Sequence of chain A:
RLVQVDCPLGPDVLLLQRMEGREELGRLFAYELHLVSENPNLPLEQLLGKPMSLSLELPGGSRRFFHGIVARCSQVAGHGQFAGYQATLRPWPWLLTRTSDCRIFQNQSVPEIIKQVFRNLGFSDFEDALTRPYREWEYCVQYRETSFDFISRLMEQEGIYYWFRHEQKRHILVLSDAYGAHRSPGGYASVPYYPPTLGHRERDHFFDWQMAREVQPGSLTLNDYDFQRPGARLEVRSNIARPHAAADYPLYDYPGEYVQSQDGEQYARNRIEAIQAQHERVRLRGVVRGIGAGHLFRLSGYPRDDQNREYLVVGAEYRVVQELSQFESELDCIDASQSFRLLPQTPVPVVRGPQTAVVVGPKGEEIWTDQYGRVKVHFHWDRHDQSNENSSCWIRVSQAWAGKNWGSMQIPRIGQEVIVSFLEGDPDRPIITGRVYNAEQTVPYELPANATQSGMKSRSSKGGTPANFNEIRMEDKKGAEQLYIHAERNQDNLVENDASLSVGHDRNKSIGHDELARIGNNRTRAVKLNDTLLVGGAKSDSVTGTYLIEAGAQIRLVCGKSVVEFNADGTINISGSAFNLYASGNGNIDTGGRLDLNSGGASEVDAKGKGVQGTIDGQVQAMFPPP

Interface contacts:
Residue G605 in chain B is in contact with residue A596 in chain A (closest heavy-atom distance 2.7 Å).
Residue H526 in chain B contacts residue D519 in chain A (closest heavy-atom distance 2.8 Å).
Residue E563 in chain B contacts residue S555 in chain A (closest heavy-atom distance 2.6 Å).
Residue A539 in chain B interacts with residue A530 in chain A (closest heavy-atom distance 2.7 Å).
Residue R308 in chain B contacts residue N45 in chain A (closest heavy-atom distance 2.5 Å).
Residue N521 in chain B interacts with residue A512 in chain A (closest heavy-atom distance 2.8 Å).
Residue T537 in chain B interacts with residue A530 in chain A (closest heavy-atom distance 2.8 Å).
Residue S474 in chain B interacts with residue K491 in chain A (closest heavy-atom distance 2.9 Å).
Residue S513 in chain B is in contact with residue Q504 in chain A (closest heavy-atom distance 2.7 Å).
Residue D609 in chain B is in contact with residue I602 in chain A (closest heavy-atom distance 2.8 Å).
Residue H518 in chain B interacts with residue D511 in chain A (closest heavy-atom distance 2.8 Å).
Residue S523 in chain B is in contact with residue L514 in chain A (closest heavy-atom distance 2.8 Å).
Residue G525 in chain B interacts with residue V516 in chain A (closest heavy-atom distance 2.8 Å).
Residue D603 in chain B is in contact with residue L594 in chain A (closest heavy-atom distance 2.8 Å).
Residue R426 in chain B contacts residue D489 in chain A (closest heavy-atom distance 2.7 Å).
Residue Y229 in chain B contacts residue E430 in chain A (closest heavy-atom distance 2.5 Å).
Residue N521 in chain B interacts with residue L514 in chain A (closest heavy-atom distance 2.8 Å).
Residue M422 in chain B is in contact with residue G468 in chain A (closest heavy-atom distance 2.8 Å).
Residue D511 in chain B is in contact with residue N503 in chain A (closest heavy-atom distance 2.7 Å).
Residue S523 in chain B contacts residue V516 in chain A (closest heavy-atom distance 2.9 Å).
Residue D519 in chain B is in contact with residue A512 in chain A (closest heavy-atom distance 2.9 Å).
Residue K417 in chain B is in contact with residue Q454 in chain A (closest heavy-atom distance 2.8 Å).
Residue R531 in chain B is in contact with residue I524 in chain A (closest heavy-atom distance 2.8 Å).
Residue S474 in chain B contacts residue D489 in chain A (closest heavy-atom distance 2.8 Å).
Residue E437 in chain B interacts with residue Y147 in chain A (closest heavy-atom distance 2.1 Å).
Residue R569 in chain B is in contact with residue I562 in chain A (closest heavy-atom distance 2.8 Å).
Residue N601 in chain B is in contact with residue L594 in chain A (closest heavy-atom distance 2.7 Å).
Residue S553 in chain B contacts residue L546 in chain A (closest heavy-atom distance 2.8 Å).
Residue D511 in chain B is in contact with residue Q504 in chain A (closest heavy-atom distance 2.8 Å).
Residue S515 in chain B interacts with residue V508 in chain A (closest heavy-atom distance 2.6 Å).
Residue R569 in chain B interacts with residue Y560 in chain A (closest heavy-atom distance 2.9 Å).
Residue G613 in chain B interacts with residue D603 in chain A (closest heavy-atom distance 2.7 Å).
Residue D609 in chain B interacts with residue G600 in chain A (closest heavy-atom distance 2.8 Å).
Residue S421 in chain B is in contact with residue Y450 in chain A (closest heavy-atom distance 2.6 Å).
Residue L547 in chain B contacts residue R538 in chain A (closest heavy-atom distance 2.9 Å).
Residue Y258 in chain B contacts residue R148 in chain A (closest heavy-atom distance 2.8 Å).
Residue T557 in chain B contacts residue V548 in chain A (closest heavy-atom distance 2.8 Å).
Residue H518 in chain B contacts residue N510 in chain A (closest heavy-atom distance 2.8 Å).
Residue E437 in chain B is in contact with residue Q368 in chain A (closest heavy-atom distance 2.3 Å).
Residue Q634 in chain B contacts residue K541 in chain A (closest heavy-atom distance 2.8 Å).
Residue S553 in chain B interacts with residue D544 in chain A (closest heavy-atom distance 2.8 Å).
Residue T557 in chain B contacts residue Q626 in chain A (closest heavy-atom distance 2.8 Å).
Residue S471 in chain B contacts residue D489 in chain A (closest heavy-atom distance 2.2 Å).
Residue N543 in chain B interacts with residue R536 in chain A (closest heavy-atom distance 2.9 Å).
Residue A539 in chain B interacts with residue I532 in chain A (closest heavy-atom distance 2.8 Å).
Residue S597 in chain B interacts with residue S590 in chain A (closest heavy-atom distance 2.8 Å).
Residue G598 in chain B is in contact with residue S590 in chain A (closest heavy-atom distance 2.4 Å).
Residue G420 in chain B interacts with residue K470 in chain A (closest heavy-atom distance 2.7 Å).
Residue G517 in chain B interacts with residue V508 in chain A (closest heavy-atom distance 2.7 Å).
Residue N593 in chain B contacts residue I585 in chain A (closest heavy-atom distance 2.7 Å).
Residue G549 in chain B interacts with residue V540 in chain A (closest heavy-atom distance 2.8 Å).
Residue G533 in chain B is in contact with residue I524 in chain A (closest heavy-atom distance 2.6 Å).
Residue N510 in chain B is in contact with residue N503 in chain A (closest heavy-atom distance 2.6 Å).
Residue L529 in chain B is in contact with residue K522 in chain A (closest heavy-atom distance 2.8 Å).
Residue Q412 in chain B contacts residue R448 in chain A (closest heavy-atom distance 2.7 Å).
Residue L507 in chain B interacts with residue I498 in chain A (closest heavy-atom distance 2.9 Å).
Residue S575 in chain B interacts with residue N580 in chain A (closest heavy-atom distance 2.5 Å).
Residue W414 in chain B contacts residue Y450 in chain A (closest heavy-atom distance 2.9 Å).
Residue N593 in chain B interacts with residue I587 in chain A (closest heavy-atom distance 2.8 Å).
Residue L547 in chain B is in contact with residue V540 in chain A (closest heavy-atom distance 2.6 Å).

Sequence of chain B:
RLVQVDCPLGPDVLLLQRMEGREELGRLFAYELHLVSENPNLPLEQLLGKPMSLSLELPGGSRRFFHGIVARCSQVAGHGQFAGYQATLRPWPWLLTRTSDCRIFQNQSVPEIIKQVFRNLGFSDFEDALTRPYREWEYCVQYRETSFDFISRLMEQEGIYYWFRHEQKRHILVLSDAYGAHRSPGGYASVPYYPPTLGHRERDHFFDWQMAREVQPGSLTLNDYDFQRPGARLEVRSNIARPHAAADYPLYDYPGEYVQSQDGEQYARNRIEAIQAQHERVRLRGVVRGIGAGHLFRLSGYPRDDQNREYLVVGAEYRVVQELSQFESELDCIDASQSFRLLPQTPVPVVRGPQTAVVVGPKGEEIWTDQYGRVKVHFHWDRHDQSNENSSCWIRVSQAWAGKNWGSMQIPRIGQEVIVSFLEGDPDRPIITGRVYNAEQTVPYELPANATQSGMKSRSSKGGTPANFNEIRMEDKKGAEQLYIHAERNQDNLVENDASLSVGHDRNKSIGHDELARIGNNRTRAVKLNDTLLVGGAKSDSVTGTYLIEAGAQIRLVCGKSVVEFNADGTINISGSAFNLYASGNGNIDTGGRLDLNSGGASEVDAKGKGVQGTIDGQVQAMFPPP

These two protein chains interact to form a complex.